Contacts between the two chains:
Residue Q529 in the first protein contacts residue F622 in the second protein (closest heavy-atom distance 3.4 Å).
Residue T403 in the first protein is in contact with residue T283 in the second protein (closest heavy-atom distance 2.6 Å).
Residue K240 in the first protein interacts with residue Q137 in the second protein (closest heavy-atom distance 2.8 Å).
Residue V524 in the first protein contacts residue T155 in the second protein (closest heavy-atom distance 3.1 Å).
Residue E257 in the first protein contacts residue S612 in the second protein (closest heavy-atom distance 3.2 Å).
Residue A402 in the first protein contacts residue T283 in the second protein (closest heavy-atom distance 3.3 Å).
Residue S454 in the first protein is in contact with residue D564 in the second protein (closest heavy-atom distance 3.4 Å).
Residue P268 in the first protein is in contact with residue K509 in the second protein (closest heavy-atom distance 2.9 Å).
Residue L262 in the first protein contacts residue S614 in the second protein (closest heavy-atom distance 3.1 Å).
Residue Y519 in the first protein contacts residue D184 in the second protein (closest heavy-atom distance 3.0 Å).
Residue K547 in the first protein is in contact with residue L181 in the second protein (closest heavy-atom distance 3.0 Å).
Residue D249 in the first protein is in contact with residue K242 in the second protein (closest heavy-atom distance 3.0 Å).
Residue P268 in the first protein contacts residue D513 in the second protein (closest heavy-atom distance 3.3 Å).
Residue D392 in the first protein is in contact with residue R282 in the second protein (closest heavy-atom distance 3.2 Å).
Residue A458 in the first protein is in contact with residue I562 in the second protein (closest heavy-atom distance 3.2 Å).
Residue T591 in the first protein is in contact with residue N160 in the second protein (closest heavy-atom distance 3.2 Å).
Residue E255 in the first protein is in contact with residue K608 in the second protein (closest heavy-atom distance 3.0 Å).
Residue V265 in the first protein interacts with residue S607 in the second protein (closest heavy-atom distance 3.3 Å).
Residue S592 in the first protein interacts with residue R151 in the second protein (closest heavy-atom distance 2.8 Å).
Residue K547 in the first protein interacts with residue Q180 in the second protein (closest heavy-atom distance 3.3 Å).
Residue D511 in the first protein contacts residue R151 in the second protein (closest heavy-atom distance 3.1 Å).
Residue N580 in the first protein is in contact with residue W618 in the second protein (closest heavy-atom distance 2.8 Å).
Residue S394 in the first protein interacts with residue Y345 in the second protein (closest heavy-atom distance 3.1 Å).
Residue S231 in the first protein is in contact with residue Q137 in the second protein (closest heavy-atom distance 3.2 Å).
Residue K71 in the first protein interacts with residue E63 in the second protein (closest heavy-atom distance 2.7 Å).
Residue S261 in the first protein contacts residue S611 in the second protein (closest heavy-atom distance 2.9 Å).
Residue A458 in the first protein contacts residue K509 in the second protein (closest heavy-atom distance 2.9 Å).
Residue S394 in the first protein interacts with residue D448 in the second protein (closest heavy-atom distance 2.9 Å).
Residue Q587 in the first protein contacts residue P162 in the second protein (closest heavy-atom distance 3.3 Å).
Residue A219 in the first protein is in contact with residue R23 in the second protein (closest heavy-atom distance 3.3 Å).
Residue K547 in the first protein is in contact with residue D183 in the second protein (closest heavy-atom distance 2.8 Å).
Residue E536 in the first protein contacts residue H629 in the second protein (closest heavy-atom distance 3.0 Å).
Residue T396 in the first protein is in contact with residue K346 in the second protein (closest heavy-atom distance 2.8 Å).
Residue S599 in the first protein interacts with residue E147 in the second protein (closest heavy-atom distance 2.9 Å).
Residue K94 in the first protein interacts with residue N115 in the second protein (closest heavy-atom distance 2.4 Å).
Residue S226 in the first protein interacts with residue Q129 in the second protein (closest heavy-atom distance 3.2 Å).
Residue A402 in the first protein is in contact with residue K285 in the second protein (closest heavy-atom distance 3.3 Å).
Residue S457 in the first protein interacts with residue Q559 in the second protein (closest heavy-atom distance 3.3 Å).
Residue F395 in the first protein contacts residue Q398 in the second protein (closest heavy-atom distance 3.1 Å).
Residue P266 in the first protein interacts with residue S607 in the second protein (closest heavy-atom distance 3.0 Å).
Residue D249 in the first protein is in contact with residue Q246 in the second protein (closest heavy-atom distance 3.2 Å).
Residue P525 in the first protein is in contact with residue T155 in the second protein (closest heavy-atom distance 3.2 Å).
Residue E391 in the first protein interacts with residue R324 in the second protein (closest heavy-atom distance 3.0 Å).
Residue K94 in the first protein contacts residue N116 in the second protein (closest heavy-atom distance 2.8 Å).
Residue E77 in the first protein contacts residue S109 in the second protein (closest heavy-atom distance 2.6 Å).
Residue S90 in the first protein contacts residue R111 in the second protein (closest heavy-atom distance 3.2 Å).
Residue Q527 in the first protein is in contact with residue Q180 in the second protein (closest heavy-atom distance 2.9 Å).
Residue P455 in the first protein contacts residue G563 in the second protein (closest heavy-atom distance 3.2 Å).
Residue M74 in the first protein is in contact with residue G2 in the second protein (closest heavy-atom distance 3.3 Å).
Residue P235 in the first protein interacts with residue Q137 in the second protein (closest heavy-atom distance 2.7 Å).
Residue S233 in the first protein interacts with residue K141 in the second protein (closest heavy-atom distance 3.3 Å).
Residue S597 in the first protein is in contact with residue E147 in the second protein (closest heavy-atom distance 2.6 Å).
Residue S231 in the first protein is in contact with residue D134 in the second protein (closest heavy-atom distance 3.4 Å).
Residue V602 in the first protein interacts with residue E144 in the second protein (closest heavy-atom distance 3.3 Å).
Residue K200 in the first protein interacts with residue V108 in the second protein (closest heavy-atom distance 2.9 Å).
Residue P521 in the first protein is in contact with residue T155 in the second protein (closest heavy-atom distance 2.9 Å).
Residue G459 in the first protein interacts with residue Q559 in the second protein (closest heavy-atom distance 3.3 Å).
Residue A458 in the first protein interacts with residue Q559 in the second protein (closest heavy-atom distance 2.8 Å).
Residue I400 in the first protein contacts residue T283 in the second protein (closest heavy-atom distance 3.2 Å).
Residue K596 in the first protein contacts residue E147 in the second protein (closest heavy-atom distance 3.1 Å).

Sequence of the first protein:
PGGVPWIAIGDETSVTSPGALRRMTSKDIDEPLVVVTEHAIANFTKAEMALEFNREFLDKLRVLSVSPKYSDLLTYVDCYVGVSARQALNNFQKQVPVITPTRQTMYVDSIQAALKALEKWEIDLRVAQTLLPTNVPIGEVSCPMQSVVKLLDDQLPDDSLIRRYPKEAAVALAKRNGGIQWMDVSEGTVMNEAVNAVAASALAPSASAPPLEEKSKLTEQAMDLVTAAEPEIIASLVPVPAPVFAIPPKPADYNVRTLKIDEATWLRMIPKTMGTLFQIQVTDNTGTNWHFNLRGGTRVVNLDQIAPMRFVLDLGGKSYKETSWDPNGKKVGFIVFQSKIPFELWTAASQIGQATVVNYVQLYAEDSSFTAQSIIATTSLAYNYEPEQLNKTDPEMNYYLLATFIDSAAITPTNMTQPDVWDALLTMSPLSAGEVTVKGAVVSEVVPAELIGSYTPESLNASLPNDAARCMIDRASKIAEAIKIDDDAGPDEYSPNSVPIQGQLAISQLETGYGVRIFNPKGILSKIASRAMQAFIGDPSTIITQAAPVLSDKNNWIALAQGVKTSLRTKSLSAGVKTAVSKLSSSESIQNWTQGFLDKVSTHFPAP

Sequence of the second protein:
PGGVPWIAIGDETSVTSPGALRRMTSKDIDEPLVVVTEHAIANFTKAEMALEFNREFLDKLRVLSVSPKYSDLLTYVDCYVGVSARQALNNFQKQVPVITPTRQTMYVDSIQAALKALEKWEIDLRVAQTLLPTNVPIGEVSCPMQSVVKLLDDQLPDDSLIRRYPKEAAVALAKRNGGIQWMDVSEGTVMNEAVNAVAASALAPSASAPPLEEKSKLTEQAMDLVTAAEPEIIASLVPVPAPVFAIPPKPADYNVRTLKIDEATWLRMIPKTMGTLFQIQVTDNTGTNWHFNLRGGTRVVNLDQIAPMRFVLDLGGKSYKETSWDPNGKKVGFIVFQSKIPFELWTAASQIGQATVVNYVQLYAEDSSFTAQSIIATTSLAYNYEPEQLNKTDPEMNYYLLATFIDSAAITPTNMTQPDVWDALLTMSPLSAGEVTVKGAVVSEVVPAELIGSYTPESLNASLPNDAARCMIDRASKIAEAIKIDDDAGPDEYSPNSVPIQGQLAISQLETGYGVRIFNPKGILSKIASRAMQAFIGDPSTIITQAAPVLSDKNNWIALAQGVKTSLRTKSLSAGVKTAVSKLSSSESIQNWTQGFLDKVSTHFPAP

The following describes two proteins that form a bound complex.